Sequence of chain A:
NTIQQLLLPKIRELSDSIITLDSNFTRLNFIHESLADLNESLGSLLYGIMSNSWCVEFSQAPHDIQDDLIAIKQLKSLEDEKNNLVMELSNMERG

The following describes two proteins that form a bound complex.

Interface contacts:
Residue K66 in chain A contacts residue G22 in chain B (closest heavy-atom distance 4.4 Å).
Residue K66 in chain A contacts residue S23 in chain B (closest heavy-atom distance 5.0 Å).
Residue R83 in chain A interacts with residue S13 in chain B (closest heavy-atom distance 4.7 Å).

Sequence of chain B:
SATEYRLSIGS